Sequence of protein 1:
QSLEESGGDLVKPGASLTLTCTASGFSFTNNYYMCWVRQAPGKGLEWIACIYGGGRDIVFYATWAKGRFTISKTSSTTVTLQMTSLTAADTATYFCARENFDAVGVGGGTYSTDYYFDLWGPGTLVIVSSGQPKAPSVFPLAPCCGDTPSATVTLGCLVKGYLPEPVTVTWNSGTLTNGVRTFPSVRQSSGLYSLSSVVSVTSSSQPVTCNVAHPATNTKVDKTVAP

The following describes two proteins that form a bound complex.

Interface contacts:
Residue F60 in protein 1 contacts residue G7 in protein 2 (closest heavy-atom distance 4.4 Å).
Residue V104 in protein 1 is in contact with residue I9 in protein 2 (closest heavy-atom distance 3.2 Å).
Residue Y115 in protein 1 interacts with residue I9 in protein 2 (closest heavy-atom distance 4.7 Å).
Residue T110 in protein 1 is in contact with residue I6 in protein 2 (closest heavy-atom distance 3.1 Å).
Residue Y52 in protein 1 interacts with residue E4 in protein 2 (closest heavy-atom distance 3.6 Å).
Residue F60 in protein 1 contacts residue Q11 in protein 2 (closest heavy-atom distance 3.7 Å).
Residue I58 in protein 1 interacts with residue I6 in protein 2 (closest heavy-atom distance 4.0 Å).
Residue R56 in protein 1 is in contact with residue E4 in protein 2 (closest heavy-atom distance 3.4 Å).
Residue S112 in protein 1 is in contact with residue I9 in protein 2 (closest heavy-atom distance 2.9 Å).
Residue I58 in protein 1 contacts residue I5 in protein 2 (closest heavy-atom distance 3.8 Å).
Residue T113 in protein 1 is in contact with residue I9 in protein 2 (closest heavy-atom distance 3.5 Å).
Residue R56 in protein 1 is in contact with residue I5 in protein 2 (closest heavy-atom distance 3.0 Å).
Residue Y115 in protein 1 is in contact with residue D8 in protein 2 (closest heavy-atom distance 2.7 Å).
Residue T110 in protein 1 contacts residue I5 in protein 2 (closest heavy-atom distance 3.5 Å).
Residue Y111 in protein 1 interacts with residue A12 in protein 2 (closest heavy-atom distance 3.5 Å).
Residue Y111 in protein 1 interacts with residue D8 in protein 2 (closest heavy-atom distance 3.5 Å).
Residue T110 in protein 1 is in contact with residue G7 in protein 2 (closest heavy-atom distance 4.2 Å).
Residue T110 in protein 1 is in contact with residue E4 in protein 2 (closest heavy-atom distance 3.2 Å).
Residue N30 in protein 1 contacts residue E4 in protein 2 (closest heavy-atom distance 3.8 Å).
Residue Y111 in protein 1 interacts with residue Q11 in protein 2 (closest heavy-atom distance 3.9 Å).
Residue Y111 in protein 1 contacts residue I9 in protein 2 (closest heavy-atom distance 3.5 Å).
Residue V106 in protein 1 is in contact with residue A12 in protein 2 (closest heavy-atom distance 3.9 Å).
Residue S112 in protein 1 contacts residue G7 in protein 2 (closest heavy-atom distance 2.8 Å).
Residue V106 in protein 1 contacts residue I9 in protein 2 (closest heavy-atom distance 4.3 Å).
Residue Y33 in protein 1 contacts residue I5 in protein 2 (closest heavy-atom distance 3.0 Å).
Residue Y33 in protein 1 is in contact with residue G7 in protein 2 (closest heavy-atom distance 4.7 Å).
Residue S112 in protein 1 interacts with residue D8 in protein 2 (closest heavy-atom distance 3.7 Å).
Residue G55 in protein 1 is in contact with residue E4 in protein 2 (closest heavy-atom distance 3.2 Å).
Residue R56 in protein 1 is in contact with residue I6 in protein 2 (closest heavy-atom distance 4.2 Å).
Residue F101 in protein 1 contacts residue I5 in protein 2 (closest heavy-atom distance 3.8 Å).
Residue Y111 in protein 1 is in contact with residue I6 in protein 2 (closest heavy-atom distance 3.9 Å).
Residue F60 in protein 1 interacts with residue D8 in protein 2 (closest heavy-atom distance 3.5 Å).
Residue I58 in protein 1 is in contact with residue G7 in protein 2 (closest heavy-atom distance 4.2 Å).
Residue G54 in protein 1 interacts with residue E4 in protein 2 (closest heavy-atom distance 4.2 Å).
Residue S112 in protein 1 contacts residue I5 in protein 2 (closest heavy-atom distance 3.7 Å).
Residue Y52 in protein 1 interacts with residue I5 in protein 2 (closest heavy-atom distance 3.6 Å).
Residue Y111 in protein 1 is in contact with residue G7 in protein 2 (closest heavy-atom distance 3.2 Å).
Residue G109 in protein 1 interacts with residue I6 in protein 2 (closest heavy-atom distance 4.3 Å).
Residue Y111 in protein 1 is in contact with residue I5 in protein 2 (closest heavy-atom distance 4.0 Å).
Residue A103 in protein 1 is in contact with residue I5 in protein 2 (closest heavy-atom distance 3.8 Å).

Sequence of protein 2:
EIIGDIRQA